Sequence of chain A:
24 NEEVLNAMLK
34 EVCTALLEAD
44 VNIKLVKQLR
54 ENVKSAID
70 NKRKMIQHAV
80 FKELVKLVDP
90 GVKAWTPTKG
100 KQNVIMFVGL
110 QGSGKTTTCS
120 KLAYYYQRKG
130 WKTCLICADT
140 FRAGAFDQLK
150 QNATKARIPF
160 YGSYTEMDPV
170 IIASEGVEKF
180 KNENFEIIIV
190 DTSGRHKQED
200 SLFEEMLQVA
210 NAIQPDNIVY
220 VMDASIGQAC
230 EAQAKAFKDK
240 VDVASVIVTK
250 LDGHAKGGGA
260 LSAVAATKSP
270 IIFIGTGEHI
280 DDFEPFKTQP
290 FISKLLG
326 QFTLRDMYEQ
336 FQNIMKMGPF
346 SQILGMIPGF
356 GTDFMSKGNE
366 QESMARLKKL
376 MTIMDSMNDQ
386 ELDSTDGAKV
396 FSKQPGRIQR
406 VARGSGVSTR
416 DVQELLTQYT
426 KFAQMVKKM

Residue-level contacts at the interface:
Residue T357 in chain A contacts residue L10 in chain B (closest heavy-atom distance 4.7 Å).
Residue M434 in chain A contacts residue L1 in chain B (closest heavy-atom distance 4.1 Å).
Residue M430 in chain A interacts with residue L8 in chain B (closest heavy-atom distance 3.5 Å).
Residue F355 in chain A is in contact with residue L6 in chain B (closest heavy-atom distance 5.0 Å).
Residue M360 in chain A interacts with residue L10 in chain B (closest heavy-atom distance 4.4 Å).
Residue F336 in chain A interacts with residue L9 in chain B (closest heavy-atom distance 4.7 Å).
Residue S361 in chain A is in contact with residue L10 in chain B (closest heavy-atom distance 4.2 Å).
Residue L349 in chain A contacts residue L6 in chain B (closest heavy-atom distance 3.5 Å).
Residue F355 in chain A interacts with residue L2 in chain B (closest heavy-atom distance 4.0 Å).
Residue L349 in chain A contacts residue L2 in chain B (closest heavy-atom distance 3.5 Å).
Residue I339 in chain A contacts residue L9 in chain B (closest heavy-atom distance 4.9 Å).
Residue F355 in chain A interacts with residue L7 in chain B (closest heavy-atom distance 4.2 Å).
Residue F427 in chain A is in contact with residue L5 in chain B (closest heavy-atom distance 4.5 Å).
Residue T357 in chain A contacts residue L7 in chain B (closest heavy-atom distance 3.7 Å).
Residue F359 in chain A interacts with residue L10 in chain B (closest heavy-atom distance 4.5 Å).
Residue I339 in chain A is in contact with residue L5 in chain B (closest heavy-atom distance 4.5 Å).
Residue D358 in chain A interacts with residue L10 in chain B (closest heavy-atom distance 3.8 Å).
Residue F355 in chain A is in contact with residue L3 in chain B (closest heavy-atom distance 3.4 Å).

The following describes two proteins that form a bound complex.

Sequence of chain B:
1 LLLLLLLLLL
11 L